Interface contacts:
Residue P159 in chain B is in contact with residue S56 in chain A (closest heavy-atom distance 3.1 Å).
Residue L158 in chain B interacts with residue S56 in chain A (closest heavy-atom distance 3.8 Å).
Residue A161 in chain B interacts with residue Y49 in chain A (closest heavy-atom distance 3.6 Å).
Residue Y153 in chain B interacts with residue L94 in chain A (closest heavy-atom distance 4.4 Å).
Residue P162 in chain B interacts with residue S53 in chain A (closest heavy-atom distance 3.9 Å).
Residue Y153 in chain B interacts with residue S93 in chain A (closest heavy-atom distance 4.3 Å).
Residue A161 in chain B is in contact with residue L54 in chain A (closest heavy-atom distance 4.8 Å).
Residue E165 in chain B interacts with residue S53 in chain A (closest heavy-atom distance 3.9 Å).
Residue Y153 in chain B contacts residue G95 in chain A (closest heavy-atom distance 5.0 Å).
Residue P162 in chain B is in contact with residue Y49 in chain A (closest heavy-atom distance 3.2 Å).
Residue G160 in chain B is in contact with residue L54 in chain A (closest heavy-atom distance 5.0 Å).
Residue L158 in chain B is in contact with residue Y55 in chain A (closest heavy-atom distance 4.1 Å).
Residue G160 in chain B contacts residue S56 in chain A (closest heavy-atom distance 3.0 Å).
Residue E165 in chain B contacts residue Y49 in chain A (closest heavy-atom distance 3.4 Å).
Residue A161 in chain B interacts with residue S56 in chain A (closest heavy-atom distance 3.1 Å).
Residue P162 in chain B interacts with residue L54 in chain A (closest heavy-atom distance 3.2 Å).

This data describes a binding interaction between two proteins.

Sequence of chain A:
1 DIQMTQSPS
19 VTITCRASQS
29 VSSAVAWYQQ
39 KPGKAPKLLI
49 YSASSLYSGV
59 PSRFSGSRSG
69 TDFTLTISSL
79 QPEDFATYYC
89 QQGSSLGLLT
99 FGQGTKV

Sequence of chain B:
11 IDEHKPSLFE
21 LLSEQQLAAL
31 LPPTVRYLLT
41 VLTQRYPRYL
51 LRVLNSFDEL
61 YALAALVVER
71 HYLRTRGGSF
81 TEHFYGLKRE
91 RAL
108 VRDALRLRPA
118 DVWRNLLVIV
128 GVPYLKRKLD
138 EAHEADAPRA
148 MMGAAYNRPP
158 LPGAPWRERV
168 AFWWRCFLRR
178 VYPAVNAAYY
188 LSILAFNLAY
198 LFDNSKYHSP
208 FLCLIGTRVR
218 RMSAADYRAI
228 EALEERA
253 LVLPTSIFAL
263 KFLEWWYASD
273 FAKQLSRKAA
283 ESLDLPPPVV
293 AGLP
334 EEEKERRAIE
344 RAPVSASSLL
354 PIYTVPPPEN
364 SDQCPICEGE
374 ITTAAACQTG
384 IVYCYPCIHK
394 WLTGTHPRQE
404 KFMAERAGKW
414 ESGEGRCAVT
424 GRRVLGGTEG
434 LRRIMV